The following describes two proteins that form a bound complex.

Contacts between the two chains:
Residue K202 in chain A is in contact with residue L191 in chain B (closest heavy-atom distance 3.7 Å).
Residue S176 in chain A is in contact with residue L146 in chain B (closest heavy-atom distance 4.3 Å).
Residue I191 in chain A contacts residue L174 in chain B (closest heavy-atom distance 3.7 Å).
Residue L199 in chain A interacts with residue I184 in chain B (closest heavy-atom distance 3.7 Å).
Residue I188 in chain A is in contact with residue W170 in chain B (closest heavy-atom distance 3.9 Å).
Residue G164 in chain A is in contact with residue Q145 in chain B (closest heavy-atom distance 4.3 Å).
Residue T179 in chain A contacts residue M58 in chain B (closest heavy-atom distance 3.8 Å).
Residue L205 in chain A interacts with residue I188 in chain B (closest heavy-atom distance 3.5 Å).
Residue K187 in chain A is in contact with residue W170 in chain B (closest heavy-atom distance 3.9 Å).
Residue L160 in chain A contacts residue L134 in chain B (closest heavy-atom distance 3.9 Å).
Residue L198 in chain A is in contact with residue Q181 in chain B (closest heavy-atom distance 3.5 Å).
Residue E183 in chain A contacts residue K154 in chain B (closest heavy-atom distance 4.0 Å).
Residue L198 in chain A is in contact with residue I184 in chain B (closest heavy-atom distance 4.4 Å).
Residue N195 in chain A contacts residue Q181 in chain B (closest heavy-atom distance 4.8 Å).
Residue A180 in chain A is in contact with residue L156 in chain B (closest heavy-atom distance 3.7 Å).
Residue K187 in chain A interacts with residue E157 in chain B (closest heavy-atom distance 4.8 Å).
Residue R201 in chain A is in contact with residue I188 in chain B (closest heavy-atom distance 3.9 Å).
Residue N195 in chain A is in contact with residue N177 in chain B (closest heavy-atom distance 3.0 Å).
Residue I191 in chain A is in contact with residue W170 in chain B (closest heavy-atom distance 4.6 Å).
Residue L199 in chain A is in contact with residue Y180 in chain B (closest heavy-atom distance 4.5 Å).
Residue L165 in chain A interacts with residue Y162 in chain B (closest heavy-atom distance 3.8 Å).
Residue I184 in chain A interacts with residue L160 in chain B (closest heavy-atom distance 4.8 Å).
Residue I184 in chain A contacts residue T166 in chain B (closest heavy-atom distance 3.8 Å).
Residue S176 in chain A is in contact with residue K159 in chain B (closest heavy-atom distance 4.0 Å).
Residue F175 in chain A contacts residue M58 in chain B (closest heavy-atom distance 3.6 Å).
Residue I191 in chain A is in contact with residue N177 in chain B (closest heavy-atom distance 3.4 Å).
Residue K202 in chain A interacts with residue I188 in chain B (closest heavy-atom distance 3.6 Å).
Residue L198 in chain A interacts with residue K185 in chain B (closest heavy-atom distance 4.8 Å).
Residue N195 in chain A contacts residue Y180 in chain B (closest heavy-atom distance 4.4 Å).
Residue E183 in chain A interacts with residue T155 in chain B (closest heavy-atom distance 4.4 Å).
Residue L205 in chain A interacts with residue L191 in chain B (closest heavy-atom distance 4.0 Å).
Residue E206 in chain A is in contact with residue L191 in chain B (closest heavy-atom distance 3.7 Å).
Residue E183 in chain A interacts with residue L156 in chain B (closest heavy-atom distance 3.7 Å).
Residue G161 in chain A contacts residue I137 in chain B (closest heavy-atom distance 4.8 Å).
Residue K187 in chain A interacts with residue L156 in chain B (closest heavy-atom distance 3.7 Å).
Residue L156 in chain A contacts residue L134 in chain B (closest heavy-atom distance 4.0 Å).
Residue L160 in chain A is in contact with residue I137 in chain B (closest heavy-atom distance 4.0 Å).
Residue I184 in chain A is in contact with residue W170 in chain B (closest heavy-atom distance 3.9 Å).
Residue K202 in chain A is in contact with residue Q187 in chain B (closest heavy-atom distance 3.6 Å).
Residue A180 in chain A is in contact with residue K159 in chain B (closest heavy-atom distance 4.2 Å).
Residue I184 in chain A interacts with residue L156 in chain B (closest heavy-atom distance 3.9 Å).
Residue E183 in chain A is in contact with residue K159 in chain B (closest heavy-atom distance 3.5 Å).
Residue T179 in chain A contacts residue K159 in chain B (closest heavy-atom distance 3.5 Å).

Sequence of chain B:
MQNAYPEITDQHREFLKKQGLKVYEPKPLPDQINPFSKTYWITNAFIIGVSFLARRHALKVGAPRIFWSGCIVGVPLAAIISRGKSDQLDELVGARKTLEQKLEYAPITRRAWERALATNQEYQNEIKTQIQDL

Sequence of chain A:
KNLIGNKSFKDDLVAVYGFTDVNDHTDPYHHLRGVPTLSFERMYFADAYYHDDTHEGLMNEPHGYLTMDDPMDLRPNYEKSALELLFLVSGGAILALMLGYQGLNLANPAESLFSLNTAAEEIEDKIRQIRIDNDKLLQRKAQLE